Sequence of protein 2:
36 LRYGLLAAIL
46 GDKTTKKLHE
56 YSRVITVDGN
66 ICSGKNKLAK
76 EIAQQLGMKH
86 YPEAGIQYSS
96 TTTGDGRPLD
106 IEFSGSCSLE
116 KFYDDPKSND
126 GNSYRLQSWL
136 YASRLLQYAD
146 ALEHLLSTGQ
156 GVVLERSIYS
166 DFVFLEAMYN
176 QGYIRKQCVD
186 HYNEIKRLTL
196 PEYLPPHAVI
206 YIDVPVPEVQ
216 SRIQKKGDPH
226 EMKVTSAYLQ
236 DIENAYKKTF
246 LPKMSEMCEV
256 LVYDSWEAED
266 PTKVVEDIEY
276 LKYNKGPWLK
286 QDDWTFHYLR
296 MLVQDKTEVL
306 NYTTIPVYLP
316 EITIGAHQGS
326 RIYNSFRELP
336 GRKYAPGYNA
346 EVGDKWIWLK

Sequence of protein 1:
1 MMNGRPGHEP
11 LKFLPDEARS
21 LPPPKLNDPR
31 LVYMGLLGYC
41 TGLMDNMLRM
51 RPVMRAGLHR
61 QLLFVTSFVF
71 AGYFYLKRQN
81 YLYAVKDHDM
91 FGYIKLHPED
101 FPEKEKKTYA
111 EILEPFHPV

Residue-level contacts at the interface:
Residue L354 in protein 2 interacts with residue A56 in protein 1 (closest heavy-atom distance 4.2 Å).
Residue Y343 in protein 2 contacts residue P52 in protein 1 (closest heavy-atom distance 3.5 Å).
Residue Y339 in protein 2 contacts residue R51 in protein 1 (closest heavy-atom distance 3.9 Å).
Residue Y339 in protein 2 contacts residue R55 in protein 1 (closest heavy-atom distance 4.9 Å).
Residue K355 in protein 2 contacts residue A56 in protein 1 (closest heavy-atom distance 4.4 Å).
Residue I352 in protein 2 is in contact with residue R55 in protein 1 (closest heavy-atom distance 5.0 Å).
Residue Y343 in protein 2 contacts residue A56 in protein 1 (closest heavy-atom distance 3.4 Å).
Residue Y328 in protein 2 is in contact with residue M50 in protein 1 (closest heavy-atom distance 3.8 Å).
Residue A340 in protein 2 contacts residue M50 in protein 1 (closest heavy-atom distance 2.5 Å).
Residue W353 in protein 2 interacts with residue A56 in protein 1 (closest heavy-atom distance 3.8 Å).
Residue A340 in protein 2 is in contact with residue R51 in protein 1 (closest heavy-atom distance 4.5 Å).
Residue L354 in protein 2 contacts residue G57 in protein 1 (closest heavy-atom distance 3.3 Å).
Residue A340 in protein 2 contacts residue R49 in protein 1 (closest heavy-atom distance 4.0 Å).
Residue L354 in protein 2 interacts with residue L58 in protein 1 (closest heavy-atom distance 4.3 Å).
Residue W353 in protein 2 contacts residue L58 in protein 1 (closest heavy-atom distance 3.5 Å).
Residue Y343 in protein 2 is in contact with residue R51 in protein 1 (closest heavy-atom distance 3.1 Å).
Residue K355 in protein 2 interacts with residue R51 in protein 1 (closest heavy-atom distance 4.7 Å).
Residue I352 in protein 2 interacts with residue P52 in protein 1 (closest heavy-atom distance 4.4 Å).
Residue Y339 in protein 2 interacts with residue P52 in protein 1 (closest heavy-atom distance 3.6 Å).
Residue Y339 in protein 2 interacts with residue V53 in protein 1 (closest heavy-atom distance 4.9 Å).
Residue R332 in protein 2 interacts with residue M50 in protein 1 (closest heavy-atom distance 3.2 Å).
Residue W353 in protein 2 contacts residue G57 in protein 1 (closest heavy-atom distance 2.7 Å).
Residue Y339 in protein 2 contacts residue M50 in protein 1 (closest heavy-atom distance 3.0 Å).
Residue I352 in protein 2 contacts residue A56 in protein 1 (closest heavy-atom distance 3.8 Å).
Residue L354 in protein 2 is in contact with residue H59 in protein 1 (closest heavy-atom distance 3.4 Å).

This data describes a binding interaction between two proteins.